Contacts between the two chains:
Residue W147 in chain A is in contact with residue L8 in chain B (closest heavy-atom distance 3.5 Å).
Residue T80 in chain A contacts residue V10 in chain B (closest heavy-atom distance 3.9 Å).
Residue V152 in chain A interacts with residue L8 in chain B (closest heavy-atom distance 3.6 Å).
Residue Y159 in chain A is in contact with residue E1 in chain B (closest heavy-atom distance 2.4 Å).
Residue K66 in chain A is in contact with residue A3 in chain B (closest heavy-atom distance 3.7 Å).
Residue Y171 in chain A interacts with residue E1 in chain B (closest heavy-atom distance 2.7 Å).
Residue K146 in chain A contacts residue T9 in chain B (closest heavy-atom distance 3.4 Å).
Residue T143 in chain A is in contact with residue V10 in chain B (closest heavy-atom distance 2.8 Å).
Residue Y99 in chain A contacts residue A3 in chain B (closest heavy-atom distance 3.1 Å).
Residue Y159 in chain A contacts residue L2 in chain B (closest heavy-atom distance 3.7 Å).
Residue Y123 in chain A interacts with residue V10 in chain B (closest heavy-atom distance 3.9 Å).
Residue M5 in chain A is in contact with residue E1 in chain B (closest heavy-atom distance 4.0 Å).
Residue Y7 in chain A interacts with residue E1 in chain B (closest heavy-atom distance 3.1 Å).
Residue W147 in chain A is in contact with residue V10 in chain B (closest heavy-atom distance 3.8 Å).
Residue T73 in chain A is in contact with residue L8 in chain B (closest heavy-atom distance 3.7 Å).
Residue L156 in chain A interacts with residue G6 in chain B (closest heavy-atom distance 3.5 Å).
Residue Q155 in chain A interacts with residue G6 in chain B (closest heavy-atom distance 4.1 Å).
Residue K66 in chain A interacts with residue L2 in chain B (closest heavy-atom distance 2.8 Å).
Residue R97 in chain A is in contact with residue I7 in chain B (closest heavy-atom distance 3.5 Å).
Residue H114 in chain A is in contact with residue I7 in chain B (closest heavy-atom distance 4.2 Å).
Residue R97 in chain A contacts residue L8 in chain B (closest heavy-atom distance 3.7 Å).
Residue H70 in chain A contacts residue L2 in chain B (closest heavy-atom distance 4.3 Å).
Residue D77 in chain A contacts residue L8 in chain B (closest heavy-atom distance 4.5 Å).
Residue W147 in chain A is in contact with residue T9 in chain B (closest heavy-atom distance 2.9 Å).
Residue Q155 in chain A is in contact with residue L8 in chain B (closest heavy-atom distance 4.5 Å).
Residue R97 in chain A contacts residue G6 in chain B (closest heavy-atom distance 4.8 Å).
Residue L156 in chain A is in contact with residue W5 in chain B (closest heavy-atom distance 4.0 Å).
Residue E63 in chain A contacts residue E1 in chain B (closest heavy-atom distance 3.3 Å).
Residue Y159 in chain A contacts residue A3 in chain B (closest heavy-atom distance 3.5 Å).
Residue Q155 in chain A contacts residue W5 in chain B (closest heavy-atom distance 4.0 Å).
Residue Y99 in chain A interacts with residue I7 in chain B (closest heavy-atom distance 3.9 Å).
Residue W167 in chain A is in contact with residue E1 in chain B (closest heavy-atom distance 3.4 Å).
Residue Y7 in chain A is in contact with residue L2 in chain B (closest heavy-atom distance 3.5 Å).
Residue L156 in chain A contacts residue I7 in chain B (closest heavy-atom distance 3.9 Å).
Residue K146 in chain A is in contact with residue L8 in chain B (closest heavy-atom distance 4.6 Å).
Residue K66 in chain A contacts residue G4 in chain B (closest heavy-atom distance 3.7 Å).
Residue Y116 in chain A contacts residue V10 in chain B (closest heavy-atom distance 3.8 Å).
Residue V76 in chain A is in contact with residue T9 in chain B (closest heavy-atom distance 3.4 Å).
Residue T73 in chain A interacts with residue T9 in chain B (closest heavy-atom distance 3.9 Å).
Residue E63 in chain A contacts residue L2 in chain B (closest heavy-atom distance 2.8 Å).
Residue V152 in chain A interacts with residue G6 in chain B (closest heavy-atom distance 3.2 Å).
Residue D77 in chain A is in contact with residue V10 in chain B (closest heavy-atom distance 3.1 Å).
Residue H70 in chain A contacts residue A3 in chain B (closest heavy-atom distance 3.4 Å).
Residue Y59 in chain A is in contact with residue E1 in chain B (closest heavy-atom distance 4.3 Å).
Residue L156 in chain A interacts with residue A3 in chain B (closest heavy-atom distance 4.8 Å).
Residue T80 in chain A is in contact with residue T9 in chain B (closest heavy-atom distance 4.8 Å).
Residue H70 in chain A contacts residue I7 in chain B (closest heavy-atom distance 3.5 Å).
Residue M45 in chain A interacts with residue L2 in chain B (closest heavy-atom distance 3.2 Å).
Residue T163 in chain A contacts residue E1 in chain B (closest heavy-atom distance 3.1 Å).
Residue T73 in chain A is in contact with residue I7 in chain B (closest heavy-atom distance 4.0 Å).
Residue K66 in chain A is in contact with residue E1 in chain B (closest heavy-atom distance 3.7 Å).
Residue V67 in chain A interacts with residue L2 in chain B (closest heavy-atom distance 3.7 Å).
Residue H114 in chain A contacts residue G6 in chain B (closest heavy-atom distance 4.5 Å).
Residue A150 in chain A interacts with residue L8 in chain B (closest heavy-atom distance 3.7 Å).
Residue D77 in chain A contacts residue T9 in chain B (closest heavy-atom distance 2.6 Å).
Residue L81 in chain A contacts residue V10 in chain B (closest heavy-atom distance 3.8 Å).
Residue F9 in chain A interacts with residue L2 in chain B (closest heavy-atom distance 3.2 Å).
Residue Y84 in chain A is in contact with residue V10 in chain B (closest heavy-atom distance 3.0 Å).
Residue Y99 in chain A interacts with residue L2 in chain B (closest heavy-atom distance 3.3 Å).
Residue K146 in chain A interacts with residue V10 in chain B (closest heavy-atom distance 4.0 Å).

Sequence of chain A:
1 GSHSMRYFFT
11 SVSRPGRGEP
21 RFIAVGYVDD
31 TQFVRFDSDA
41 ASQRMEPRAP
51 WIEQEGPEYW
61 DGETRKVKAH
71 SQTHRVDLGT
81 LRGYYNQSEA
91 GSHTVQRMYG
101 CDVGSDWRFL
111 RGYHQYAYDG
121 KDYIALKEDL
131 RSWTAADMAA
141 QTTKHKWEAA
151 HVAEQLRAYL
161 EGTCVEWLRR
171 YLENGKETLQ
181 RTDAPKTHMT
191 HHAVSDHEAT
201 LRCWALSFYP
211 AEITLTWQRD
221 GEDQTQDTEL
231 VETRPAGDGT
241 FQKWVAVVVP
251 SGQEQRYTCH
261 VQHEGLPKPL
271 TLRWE

Sequence of chain B:
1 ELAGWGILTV

These two protein chains interact to form a complex.